Contacts between the two chains:
Residue E12 in chain A is in contact with residue G28 in chain B (closest heavy-atom distance 4.2 Å).
Residue N16 in chain A contacts residue N110 in chain B (closest heavy-atom distance 4.1 Å).
Residue N14 in chain A is in contact with residue G28 in chain B (closest heavy-atom distance 3.8 Å).
Residue I17 in chain A is in contact with residue G28 in chain B (closest heavy-atom distance 3.4 Å).
Residue P13 in chain A interacts with residue W30 in chain B (closest heavy-atom distance 4.9 Å).
Residue N15 in chain A interacts with residue W30 in chain B (closest heavy-atom distance 3.9 Å).
Residue I17 in chain A interacts with residue S25 in chain B (closest heavy-atom distance 3.1 Å).
Residue N16 in chain A interacts with residue W30 in chain B (closest heavy-atom distance 3.6 Å).
Residue N16 in chain A contacts residue L113 in chain B (closest heavy-atom distance 4.3 Å).
Residue H118 in chain A contacts residue N110 in chain B (closest heavy-atom distance 4.7 Å).
Residue I19 in chain A contacts residue L113 in chain B (closest heavy-atom distance 3.3 Å).
Residue P13 in chain A contacts residue A29 in chain B (closest heavy-atom distance 3.9 Å).
Residue H118 in chain A contacts residue L113 in chain B (closest heavy-atom distance 3.8 Å).
Residue K21 in chain A contacts residue E114 in chain B (closest heavy-atom distance 4.3 Å).
Residue N14 in chain A contacts residue W30 in chain B (closest heavy-atom distance 3.0 Å).
Residue I17 in chain A is in contact with residue L113 in chain B (closest heavy-atom distance 4.8 Å).
Residue I17 in chain A contacts residue W30 in chain B (closest heavy-atom distance 4.0 Å).
Residue N16 in chain A contacts residue I19 in chain B (closest heavy-atom distance 3.5 Å).
Residue I17 in chain A is in contact with residue I108 in chain B (closest heavy-atom distance 3.8 Å).
Residue P13 in chain A is in contact with residue G28 in chain B (closest heavy-atom distance 3.0 Å).
Residue I19 in chain A contacts residue E114 in chain B (closest heavy-atom distance 3.9 Å).
Residue P13 in chain A interacts with residue E33 in chain B (closest heavy-atom distance 4.8 Å).
Residue N15 in chain A interacts with residue E33 in chain B (closest heavy-atom distance 2.6 Å).
Residue N15 in chain A is in contact with residue I19 in chain B (closest heavy-atom distance 3.5 Å).

Sequence of chain B:
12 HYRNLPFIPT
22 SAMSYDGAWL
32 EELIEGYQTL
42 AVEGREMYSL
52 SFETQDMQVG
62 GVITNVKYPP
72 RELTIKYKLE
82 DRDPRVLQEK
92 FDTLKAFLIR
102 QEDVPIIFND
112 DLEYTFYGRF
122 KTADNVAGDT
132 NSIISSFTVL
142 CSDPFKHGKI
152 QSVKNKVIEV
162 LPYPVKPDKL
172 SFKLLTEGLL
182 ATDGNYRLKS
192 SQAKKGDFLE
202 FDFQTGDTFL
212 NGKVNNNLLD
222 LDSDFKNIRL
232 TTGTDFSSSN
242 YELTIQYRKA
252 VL

Sequence of chain A:
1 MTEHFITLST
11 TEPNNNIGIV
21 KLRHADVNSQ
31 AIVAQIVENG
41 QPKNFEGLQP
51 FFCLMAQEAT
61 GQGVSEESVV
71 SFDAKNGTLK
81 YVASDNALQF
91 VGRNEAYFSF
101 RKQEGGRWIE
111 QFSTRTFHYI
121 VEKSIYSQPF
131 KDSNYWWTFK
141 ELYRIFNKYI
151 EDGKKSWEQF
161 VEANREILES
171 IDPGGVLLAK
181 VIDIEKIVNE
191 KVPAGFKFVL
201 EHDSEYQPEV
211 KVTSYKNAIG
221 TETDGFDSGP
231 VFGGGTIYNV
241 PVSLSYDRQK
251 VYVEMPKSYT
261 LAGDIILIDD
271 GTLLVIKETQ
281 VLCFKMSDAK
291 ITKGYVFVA

These two protein chains interact to form a complex.